Residue-level contacts at the interface:
Residue R59 in the first protein interacts with residue K99 in the second protein (closest heavy-atom distance 3.7 Å).
Residue L52 in the first protein interacts with residue S88 in the second protein (closest heavy-atom distance 3.1 Å).
Residue M124 in the first protein contacts residue P81 in the second protein (closest heavy-atom distance 3.7 Å).
Residue E55 in the first protein interacts with residue E89 in the second protein (closest heavy-atom distance 3.0 Å).
Residue P22 in the first protein is in contact with residue P202 in the second protein (closest heavy-atom distance 3.6 Å).
Residue N49 in the first protein interacts with residue Q86 in the second protein (closest heavy-atom distance 3.3 Å).
Residue F54 in the first protein is in contact with residue P81 in the second protein (closest heavy-atom distance 3.5 Å).
Residue T24 in the first protein is in contact with residue P202 in the second protein (closest heavy-atom distance 3.1 Å).
Residue R59 in the first protein contacts residue R139 in the second protein (closest heavy-atom distance 3.5 Å).
Residue R59 in the first protein is in contact with residue R98 in the second protein (closest heavy-atom distance 3.3 Å).
Residue T24 in the first protein interacts with residue Y241 in the second protein (closest heavy-atom distance 3.7 Å).
Residue K68 in the first protein interacts with residue H170 in the second protein (closest heavy-atom distance 2.8 Å).
Residue T24 in the first protein is in contact with residue F203 in the second protein (closest heavy-atom distance 3.4 Å).
Residue M124 in the first protein contacts residue E77 in the second protein (closest heavy-atom distance 3.6 Å).
Residue D121 in the first protein is in contact with residue P81 in the second protein (closest heavy-atom distance 3.3 Å).
Residue I122 in the first protein interacts with residue F87 in the second protein (closest heavy-atom distance 3.6 Å).
Residue Y58 in the first protein contacts residue R139 in the second protein (closest heavy-atom distance 2.7 Å).
Residue I18 in the first protein is in contact with residue L153 in the second protein (closest heavy-atom distance 3.8 Å).
Residue Y58 in the first protein interacts with residue Y78 in the second protein (closest heavy-atom distance 3.5 Å).
Residue R17 in the first protein contacts residue N161 in the second protein (closest heavy-atom distance 3.1 Å).
Residue I18 in the first protein contacts residue T127 in the second protein (closest heavy-atom distance 3.3 Å).
Residue F54 in the first protein is in contact with residue E89 in the second protein (closest heavy-atom distance 2.8 Å).
Residue G51 in the first protein contacts residue S88 in the second protein (closest heavy-atom distance 3.3 Å).
Residue I18 in the first protein contacts residue I165 in the second protein (closest heavy-atom distance 3.9 Å).
Residue E55 in the first protein contacts residue E96 in the second protein (closest heavy-atom distance 3.3 Å).
Residue Y58 in the first protein interacts with residue L141 in the second protein (closest heavy-atom distance 3.4 Å).
Residue Y62 in the first protein is in contact with residue D138 in the second protein (closest heavy-atom distance 3.5 Å).
Residue A20 in the first protein contacts residue S167 in the second protein (closest heavy-atom distance 3.8 Å).
Residue I18 in the first protein contacts residue L168 in the second protein (closest heavy-atom distance 3.8 Å).
Residue S53 in the first protein interacts with residue S88 in the second protein (closest heavy-atom distance 3.7 Å).
Residue R19 in the first protein is in contact with residue H131 in the second protein (closest heavy-atom distance 3.2 Å).
Residue R128 in the first protein interacts with residue L141 in the second protein (closest heavy-atom distance 3.9 Å).
Residue F54 in the first protein is in contact with residue F87 in the second protein (closest heavy-atom distance 3.6 Å).
Residue M124 in the first protein is in contact with residue L141 in the second protein (closest heavy-atom distance 3.7 Å).
Residue S53 in the first protein contacts residue E89 in the second protein (closest heavy-atom distance 2.6 Å).
Residue R17 in the first protein is in contact with residue T127 in the second protein (closest heavy-atom distance 3.5 Å).
Residue L66 in the first protein interacts with residue M171 in the second protein (closest heavy-atom distance 3.4 Å).
Residue F54 in the first protein is in contact with residue Y78 in the second protein (closest heavy-atom distance 3.6 Å).
Residue R19 in the first protein is in contact with residue L168 in the second protein (closest heavy-atom distance 3.4 Å).
Residue E55 in the first protein is in contact with residue R98 in the second protein (closest heavy-atom distance 3.7 Å).
Residue Y125 in the first protein interacts with residue L141 in the second protein (closest heavy-atom distance 3.9 Å).
Residue Q133 in the first protein contacts residue T173 in the second protein (closest heavy-atom distance 3.5 Å).
Residue F54 in the first protein interacts with residue L82 in the second protein (closest heavy-atom distance 3.7 Å).
Residue I18 in the first protein interacts with residue N161 in the second protein (closest heavy-atom distance 3.5 Å).
Residue E55 in the first protein interacts with residue L82 in the second protein (closest heavy-atom distance 4.0 Å).
Residue K68 in the first protein interacts with residue T173 in the second protein (closest heavy-atom distance 3.8 Å).
Residue A20 in the first protein is in contact with residue A164 in the second protein (closest heavy-atom distance 3.3 Å).
Residue P22 in the first protein interacts with residue S167 in the second protein (closest heavy-atom distance 3.7 Å).
Residue E55 in the first protein interacts with residue R139 in the second protein (closest heavy-atom distance 2.8 Å).
Residue E55 in the first protein interacts with residue M97 in the second protein (closest heavy-atom distance 3.9 Å).
Residue A20 in the first protein is in contact with residue L168 in the second protein (closest heavy-atom distance 3.9 Å).
Residue I18 in the first protein contacts residue A164 in the second protein (closest heavy-atom distance 3.7 Å).
Residue Y125 in the first protein is in contact with residue D138 in the second protein (closest heavy-atom distance 2.7 Å).
Residue L66 in the first protein is in contact with residue Y172 in the second protein (closest heavy-atom distance 3.9 Å).
Residue L52 in the first protein is in contact with residue F87 in the second protein (closest heavy-atom distance 3.3 Å).
Residue E55 in the first protein is in contact with residue Y78 in the second protein (closest heavy-atom distance 2.8 Å).
Residue V129 in the first protein is in contact with residue T173 in the second protein (closest heavy-atom distance 3.4 Å).
Residue Y62 in the first protein contacts residue R139 in the second protein (closest heavy-atom distance 3.7 Å).
Residue P22 in the first protein contacts residue M171 in the second protein (closest heavy-atom distance 3.8 Å).
Residue F21 in the first protein is in contact with residue H131 in the second protein (closest heavy-atom distance 3.7 Å).

Sequence of the first protein:
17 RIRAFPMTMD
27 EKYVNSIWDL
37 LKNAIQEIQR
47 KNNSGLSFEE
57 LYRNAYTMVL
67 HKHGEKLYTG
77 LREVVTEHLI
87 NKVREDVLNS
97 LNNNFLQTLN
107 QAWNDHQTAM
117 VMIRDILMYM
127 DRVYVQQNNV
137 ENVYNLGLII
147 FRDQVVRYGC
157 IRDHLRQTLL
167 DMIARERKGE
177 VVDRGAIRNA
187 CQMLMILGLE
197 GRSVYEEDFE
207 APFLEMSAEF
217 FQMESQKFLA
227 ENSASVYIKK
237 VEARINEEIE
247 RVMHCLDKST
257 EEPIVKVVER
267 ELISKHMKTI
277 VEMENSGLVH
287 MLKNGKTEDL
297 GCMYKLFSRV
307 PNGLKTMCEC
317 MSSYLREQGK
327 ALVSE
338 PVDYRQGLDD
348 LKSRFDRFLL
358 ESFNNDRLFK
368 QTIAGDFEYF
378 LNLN

Sequence of the second protein:
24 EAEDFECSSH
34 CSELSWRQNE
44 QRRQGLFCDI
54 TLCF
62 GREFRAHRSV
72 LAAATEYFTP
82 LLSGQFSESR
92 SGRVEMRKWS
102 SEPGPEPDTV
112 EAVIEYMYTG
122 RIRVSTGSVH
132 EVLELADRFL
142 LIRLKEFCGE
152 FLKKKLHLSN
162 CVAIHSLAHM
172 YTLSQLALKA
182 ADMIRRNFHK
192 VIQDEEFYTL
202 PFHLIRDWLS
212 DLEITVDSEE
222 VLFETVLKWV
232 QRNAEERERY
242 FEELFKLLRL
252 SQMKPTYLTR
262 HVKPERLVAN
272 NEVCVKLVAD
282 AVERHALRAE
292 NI

The following describes two proteins that form a bound complex.